Sequence of the second protein:
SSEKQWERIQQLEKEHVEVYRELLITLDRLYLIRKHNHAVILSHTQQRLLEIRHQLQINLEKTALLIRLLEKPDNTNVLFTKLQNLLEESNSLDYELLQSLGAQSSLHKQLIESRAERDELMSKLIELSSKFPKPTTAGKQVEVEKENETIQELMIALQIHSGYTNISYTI

Interface contacts:
Residue D125 in the first protein contacts residue Y34 in the second protein (closest heavy-atom distance 4.1 Å).
Residue V128 in the first protein interacts with residue L33 in the second protein (closest heavy-atom distance 4.8 Å).
Residue V128 in the first protein is in contact with residue R37 in the second protein (closest heavy-atom distance 3.8 Å).
Residue M123 in the first protein interacts with residue Q60 in the second protein (closest heavy-atom distance 4.9 Å).
Residue L132 in the first protein contacts residue L33 in the second protein (closest heavy-atom distance 4.5 Å).
Residue F124 in the first protein is in contact with residue L30 in the second protein (closest heavy-atom distance 3.6 Å).
Residue M123 in the first protein contacts residue Y23 in the second protein (closest heavy-atom distance 4.7 Å).
Residue G127 in the first protein contacts residue Y34 in the second protein (closest heavy-atom distance 4.6 Å).
Residue V128 in the first protein interacts with residue L30 in the second protein (closest heavy-atom distance 4.6 Å).
Residue V128 in the first protein interacts with residue Y34 in the second protein (closest heavy-atom distance 3.6 Å).
Residue L132 in the first protein contacts residue L30 in the second protein (closest heavy-atom distance 4.1 Å).
Residue M123 in the first protein contacts residue E64 in the second protein (closest heavy-atom distance 4.7 Å).
Residue G127 in the first protein interacts with residue R37 in the second protein (closest heavy-atom distance 3.1 Å).
Residue L131 in the first protein interacts with residue R37 in the second protein (closest heavy-atom distance 3.4 Å).
Residue D130 in the first protein is in contact with residue R37 in the second protein (closest heavy-atom distance 2.5 Å).

Sequence of the first protein:
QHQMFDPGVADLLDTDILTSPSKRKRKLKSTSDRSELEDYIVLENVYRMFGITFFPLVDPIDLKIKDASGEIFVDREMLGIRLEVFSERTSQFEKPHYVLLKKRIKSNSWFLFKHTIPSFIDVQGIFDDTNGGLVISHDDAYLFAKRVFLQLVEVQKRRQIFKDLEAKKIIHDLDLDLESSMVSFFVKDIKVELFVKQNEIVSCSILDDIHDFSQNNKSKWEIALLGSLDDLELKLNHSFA

This data describes a binding interaction between two proteins.